This data describes a binding interaction between two proteins.

Sequence of the second protein:
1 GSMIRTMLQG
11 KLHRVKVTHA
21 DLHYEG

Sequence of the first protein:
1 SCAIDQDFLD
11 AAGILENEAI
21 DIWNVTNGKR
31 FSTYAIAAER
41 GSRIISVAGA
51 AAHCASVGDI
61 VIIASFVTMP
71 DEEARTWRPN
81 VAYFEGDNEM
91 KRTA

Residue-level contacts at the interface:
Residue W77 in the first protein is in contact with residue L8 in the second protein (closest heavy-atom distance 2.7 Å).
Residue S56 in the first protein is in contact with residue V17 in the second protein (closest heavy-atom distance 3.4 Å).
Residue A48 in the first protein is in contact with residue D21 in the second protein (closest heavy-atom distance 3.2 Å).
Residue G49 in the first protein contacts residue D21 in the second protein (closest heavy-atom distance 2.8 Å).
Residue M69 in the first protein contacts residue R5 in the second protein (closest heavy-atom distance 2.8 Å).
Residue D71 in the first protein is in contact with residue R5 in the second protein (closest heavy-atom distance 2.8 Å).
Residue I63 in the first protein is in contact with residue L12 in the second protein (closest heavy-atom distance 2.8 Å).
Residue F84 in the first protein interacts with residue R14 in the second protein (closest heavy-atom distance 3.5 Å).
Residue W77 in the first protein contacts residue Q9 in the second protein (closest heavy-atom distance 3.6 Å).
Residue N88 in the first protein interacts with residue K16 in the second protein (closest heavy-atom distance 2.8 Å).
Residue F84 in the first protein is in contact with residue V15 in the second protein (closest heavy-atom distance 3.1 Å).
Residue T68 in the first protein interacts with residue I4 in the second protein (closest heavy-atom distance 3.5 Å).
Residue S65 in the first protein contacts residue Q9 in the second protein (closest heavy-atom distance 2.9 Å).
Residue F84 in the first protein contacts residue H13 in the second protein (closest heavy-atom distance 3.1 Å).
Residue A12 in the first protein is in contact with residue L12 in the second protein (closest heavy-atom distance 3.5 Å).
Residue S65 in the first protein contacts residue G10 in the second protein (closest heavy-atom distance 3.0 Å).
Residue P79 in the first protein contacts residue Q9 in the second protein (closest heavy-atom distance 3.4 Å).
Residue N80 in the first protein contacts residue G10 in the second protein (closest heavy-atom distance 3.0 Å).
Residue P79 in the first protein is in contact with residue L8 in the second protein (closest heavy-atom distance 3.5 Å).
Residue F66 in the first protein is in contact with residue L8 in the second protein (closest heavy-atom distance 3.4 Å).
Residue V67 in the first protein interacts with residue M7 in the second protein (closest heavy-atom distance 2.8 Å).
Residue A82 in the first protein interacts with residue H13 in the second protein (closest heavy-atom distance 2.9 Å).
Residue D59 in the first protein is in contact with residue V17 in the second protein (closest heavy-atom distance 2.9 Å).
Residue V47 in the first protein interacts with residue A20 in the second protein (closest heavy-atom distance 3.2 Å).
Residue V67 in the first protein contacts residue T6 in the second protein (closest heavy-atom distance 3.5 Å).
Residue I63 in the first protein contacts residue K11 in the second protein (closest heavy-atom distance 3.0 Å).
Residue A48 in the first protein contacts residue G26 in the second protein (closest heavy-atom distance 3.5 Å).
Residue I62 in the first protein is in contact with residue L12 in the second protein (closest heavy-atom distance 3.3 Å).
Residue V61 in the first protein contacts residue V15 in the second protein (closest heavy-atom distance 2.9 Å).
Residue V57 in the first protein interacts with residue V17 in the second protein (closest heavy-atom distance 3.6 Å).
Residue I45 in the first protein contacts residue K16 in the second protein (closest heavy-atom distance 3.5 Å).
Residue A82 in the first protein contacts residue K11 in the second protein (closest heavy-atom distance 3.0 Å).
Residue T68 in the first protein contacts residue T6 in the second protein (closest heavy-atom distance 3.5 Å).
Residue T68 in the first protein interacts with residue R5 in the second protein (closest heavy-atom distance 3.0 Å).
Residue V47 in the first protein interacts with residue H19 in the second protein (closest heavy-atom distance 2.9 Å).
Residue G58 in the first protein is in contact with residue V17 in the second protein (closest heavy-atom distance 3.0 Å).
Residue V57 in the first protein is in contact with residue T18 in the second protein (closest heavy-atom distance 3.6 Å).
Residue G49 in the first protein is in contact with residue L22 in the second protein (closest heavy-atom distance 2.9 Å).
Residue N80 in the first protein contacts residue K11 in the second protein (closest heavy-atom distance 3.0 Å).
Residue V47 in the first protein is in contact with residue D21 in the second protein (closest heavy-atom distance 3.0 Å).
Residue F66 in the first protein interacts with residue M7 in the second protein (closest heavy-atom distance 3.2 Å).
Residue I60 in the first protein interacts with residue V15 in the second protein (closest heavy-atom distance 3.5 Å).
Residue I44 in the first protein contacts residue T18 in the second protein (closest heavy-atom distance 3.5 Å).
Residue D71 in the first protein interacts with residue M3 in the second protein (closest heavy-atom distance 3.4 Å).
Residue I62 in the first protein is in contact with residue R14 in the second protein (closest heavy-atom distance 3.3 Å).
Residue D59 in the first protein contacts residue K16 in the second protein (closest heavy-atom distance 3.4 Å).
Residue I45 in the first protein is in contact with residue T18 in the second protein (closest heavy-atom distance 2.8 Å).
Residue G13 in the first protein is in contact with residue Q9 in the second protein (closest heavy-atom distance 3.3 Å).
Residue A12 in the first protein interacts with residue Q9 in the second protein (closest heavy-atom distance 2.8 Å).
Residue A74 in the first protein interacts with residue M7 in the second protein (closest heavy-atom distance 3.5 Å).
Residue I45 in the first protein interacts with residue H19 in the second protein (closest heavy-atom distance 3.3 Å).
Residue V61 in the first protein contacts residue R14 in the second protein (closest heavy-atom distance 3.1 Å).
Residue A12 in the first protein interacts with residue G10 in the second protein (closest heavy-atom distance 3.5 Å).
Residue H53 in the first protein contacts residue L22 in the second protein (closest heavy-atom distance 3.4 Å).
Residue A64 in the first protein contacts residue G10 in the second protein (closest heavy-atom distance 3.4 Å).
Residue V81 in the first protein interacts with residue K11 in the second protein (closest heavy-atom distance 3.6 Å).
Residue S46 in the first protein is in contact with residue H19 in the second protein (closest heavy-atom distance 3.3 Å).
Residue F8 in the first protein is in contact with residue L12 in the second protein (closest heavy-atom distance 3.4 Å).
Residue N80 in the first protein is in contact with residue Q9 in the second protein (closest heavy-atom distance 2.9 Å).
Residue V67 in the first protein interacts with residue Q9 in the second protein (closest heavy-atom distance 3.6 Å).